Sequence of the second protein:
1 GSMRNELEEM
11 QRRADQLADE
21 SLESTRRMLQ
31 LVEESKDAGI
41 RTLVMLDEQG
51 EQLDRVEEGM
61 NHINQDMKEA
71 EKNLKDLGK

Residue-level contacts at the interface:
Residue L53 in the second protein is in contact with residue L34 in the first protein (closest heavy-atom distance 4.5 Å).
Residue L74 in the second protein is in contact with residue L58 in the first protein (closest heavy-atom distance 3.5 Å).
Residue A70 in the second protein contacts residue F51 in the first protein (closest heavy-atom distance 3.9 Å).
Residue M60 in the second protein interacts with residue L44 in the first protein (closest heavy-atom distance 3.6 Å).
Residue M67 in the second protein contacts residue F51 in the first protein (closest heavy-atom distance 3.8 Å).
Residue L53 in the second protein interacts with residue R30 in the first protein (closest heavy-atom distance 4.4 Å).
Residue Q49 in the second protein contacts residue R30 in the first protein (closest heavy-atom distance 2.8 Å).
Residue L77 in the second protein contacts residue L58 in the first protein (closest heavy-atom distance 4.0 Å).
Residue I63 in the second protein is in contact with residue L44 in the first protein (closest heavy-atom distance 4.0 Å).
Residue L77 in the second protein interacts with residue Y62 in the first protein (closest heavy-atom distance 4.0 Å).
Residue L74 in the second protein interacts with residue F51 in the first protein (closest heavy-atom distance 3.9 Å).
Residue L53 in the second protein interacts with residue L37 in the first protein (closest heavy-atom distance 5.0 Å).
Residue L46 in the second protein interacts with residue R30 in the first protein (closest heavy-atom distance 3.8 Å).

The following describes two proteins that form a bound complex.

Sequence of the first protein:
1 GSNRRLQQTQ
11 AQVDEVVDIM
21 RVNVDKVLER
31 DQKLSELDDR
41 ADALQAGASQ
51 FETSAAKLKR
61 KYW